These two protein chains interact to form a complex.

Interface contacts:
Residue N77 in the first protein interacts with residue G85 in the second protein (closest heavy-atom distance 4.2 Å).
Residue R55 in the first protein contacts residue G85 in the second protein (closest heavy-atom distance 4.5 Å).
Residue G59 in the first protein is in contact with residue G85 in the second protein (closest heavy-atom distance 2.7 Å).
Residue V79 in the first protein contacts residue I79 in the second protein (closest heavy-atom distance 4.4 Å).
Residue R55 in the first protein contacts residue I84 in the second protein (closest heavy-atom distance 4.4 Å).
Residue L54 in the first protein interacts with residue G85 in the second protein (closest heavy-atom distance 4.0 Å).
Residue Q44 in the first protein interacts with residue T9 in the second protein (closest heavy-atom distance 4.2 Å).
Residue N77 in the first protein is in contact with residue I84 in the second protein (closest heavy-atom distance 4.0 Å).
Residue G58 in the first protein contacts residue G85 in the second protein (closest heavy-atom distance 3.2 Å).
Residue V79 in the first protein interacts with residue I84 in the second protein (closest heavy-atom distance 4.3 Å).
Residue L54 in the first protein interacts with residue I84 in the second protein (closest heavy-atom distance 4.1 Å).
Residue E51 in the first protein is in contact with residue I84 in the second protein (closest heavy-atom distance 3.4 Å).
Residue G58 in the first protein is in contact with residue L86 in the second protein (closest heavy-atom distance 4.8 Å).
Residue G59 in the first protein is in contact with residue L86 in the second protein (closest heavy-atom distance 4.5 Å).

Sequence of the second protein:
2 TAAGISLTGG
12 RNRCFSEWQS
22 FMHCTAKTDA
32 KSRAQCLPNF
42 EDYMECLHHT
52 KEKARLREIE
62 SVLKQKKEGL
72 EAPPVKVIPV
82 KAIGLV

Sequence of the first protein:
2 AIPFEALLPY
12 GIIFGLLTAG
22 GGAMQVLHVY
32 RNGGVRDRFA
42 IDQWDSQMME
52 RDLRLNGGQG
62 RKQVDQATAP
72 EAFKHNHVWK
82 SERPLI